Sequence of protein 2:
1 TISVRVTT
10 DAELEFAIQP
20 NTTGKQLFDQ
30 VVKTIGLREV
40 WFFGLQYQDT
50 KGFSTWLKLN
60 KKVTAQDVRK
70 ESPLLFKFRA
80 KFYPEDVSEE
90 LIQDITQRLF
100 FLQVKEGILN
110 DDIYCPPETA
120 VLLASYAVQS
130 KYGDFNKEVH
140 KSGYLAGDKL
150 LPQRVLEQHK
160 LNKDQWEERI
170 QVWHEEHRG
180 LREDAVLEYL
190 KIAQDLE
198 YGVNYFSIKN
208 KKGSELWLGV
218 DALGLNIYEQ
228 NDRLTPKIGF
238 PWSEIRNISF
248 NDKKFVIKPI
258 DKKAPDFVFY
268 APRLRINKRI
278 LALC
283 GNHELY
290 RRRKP

The following describes two proteins that form a bound complex.

Sequence of protein 1:
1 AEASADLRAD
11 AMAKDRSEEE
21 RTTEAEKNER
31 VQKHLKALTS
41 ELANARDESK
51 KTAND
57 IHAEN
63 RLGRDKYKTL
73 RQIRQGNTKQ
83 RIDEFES

Interface contacts:
Residue N207 in protein 2 contacts residue F87 in protein 1 (closest heavy-atom distance 3.2 Å).
Residue K234 in protein 2 is in contact with residue I75 in protein 1 (closest heavy-atom distance 3.2 Å).
Residue A261 in protein 2 is in contact with residue T80 in protein 1 (closest heavy-atom distance 3.5 Å).
Residue D194 in protein 2 contacts residue Y69 in protein 1 (closest heavy-atom distance 2.9 Å).
Residue P238 in protein 2 contacts residue R16 in protein 1 (closest heavy-atom distance 3.5 Å).
Residue I235 in protein 2 is in contact with residue F87 in protein 1 (closest heavy-atom distance 3.4 Å).
Residue N228 in protein 2 contacts residue I57 in protein 1 (closest heavy-atom distance 3.5 Å).
Residue Y198 in protein 2 interacts with residue K68 in protein 1 (closest heavy-atom distance 3.5 Å).
Residue W172 in protein 2 contacts residue L38 in protein 1 (closest heavy-atom distance 3.3 Å).
Residue L220 in protein 2 interacts with residue L72 in protein 1 (closest heavy-atom distance 3.6 Å).
Residue T232 in protein 2 interacts with residue N61 in protein 1 (closest heavy-atom distance 2.8 Å).
Residue Q157 in protein 2 interacts with residue D55 in protein 1 (closest heavy-atom distance 2.5 Å).
Residue R292 in protein 2 contacts residue E18 in protein 1 (closest heavy-atom distance 3.3 Å).
Residue V120 in protein 2 contacts residue L38 in protein 1 (closest heavy-atom distance 3.5 Å).
Residue Y113 in protein 2 is in contact with residue D55 in protein 1 (closest heavy-atom distance 2.9 Å).
Residue K208 in protein 2 contacts residue E88 in protein 1 (closest heavy-atom distance 3.0 Å).
Residue E241 in protein 2 contacts residue R16 in protein 1 (closest heavy-atom distance 3.5 Å).
Residue K209 in protein 2 interacts with residue E88 in protein 1 (closest heavy-atom distance 3.5 Å).
Residue E175 in protein 2 contacts residue H34 in protein 1 (closest heavy-atom distance 3.6 Å).
Residue E241 in protein 2 contacts residue R83 in protein 1 (closest heavy-atom distance 3.1 Å).
Residue R168 in protein 2 interacts with residue E41 in protein 1 (closest heavy-atom distance 3.0 Å).
Residue H158 in protein 2 contacts residue A45 in protein 1 (closest heavy-atom distance 3.3 Å).
Residue G236 in protein 2 interacts with residue R83 in protein 1 (closest heavy-atom distance 3.2 Å).
Residue Q193 in protein 2 contacts residue K68 in protein 1 (closest heavy-atom distance 2.9 Å).
Residue L231 in protein 2 contacts residue N54 in protein 1 (closest heavy-atom distance 3.5 Å).
Residue Q157 in protein 2 is in contact with residue R46 in protein 1 (closest heavy-atom distance 3.0 Å).
Residue Q157 in protein 2 contacts residue K50 in protein 1 (closest heavy-atom distance 3.5 Å).
Residue L195 in protein 2 interacts with residue K68 in protein 1 (closest heavy-atom distance 3.0 Å).
Residue R292 in protein 2 contacts residue S17 in protein 1 (closest heavy-atom distance 3.4 Å).
Residue F264 in protein 2 is in contact with residue I84 in protein 1 (closest heavy-atom distance 3.6 Å).
Residue Q157 in protein 2 contacts residue D47 in protein 1 (closest heavy-atom distance 2.7 Å).
Residue P262 in protein 2 contacts residue I84 in protein 1 (closest heavy-atom distance 3.3 Å).
Residue E187 in protein 2 interacts with residue V31 in protein 1 (closest heavy-atom distance 3.4 Å).
Residue F264 in protein 2 is in contact with residue F87 in protein 1 (closest heavy-atom distance 3.4 Å).
Residue K159 in protein 2 contacts residue A45 in protein 1 (closest heavy-atom distance 2.7 Å).
Residue L220 in protein 2 contacts residue R76 in protein 1 (closest heavy-atom distance 2.9 Å).
Residue Y288 in protein 2 interacts with residue E18 in protein 1 (closest heavy-atom distance 2.9 Å).
Residue F237 in protein 2 contacts residue R83 in protein 1 (closest heavy-atom distance 3.3 Å).
Residue W172 in protein 2 contacts residue E41 in protein 1 (closest heavy-atom distance 3.1 Å).
Residue E117 in protein 2 contacts residue L38 in protein 1 (closest heavy-atom distance 3.3 Å).
Residue D194 in protein 2 is in contact with residue E24 in protein 1 (closest heavy-atom distance 2.7 Å).
Residue K159 in protein 2 contacts residue D47 in protein 1 (closest heavy-atom distance 3.5 Å).
Residue L213 in protein 2 interacts with residue F87 in protein 1 (closest heavy-atom distance 3.5 Å).
Residue P233 in protein 2 is in contact with residue I75 in protein 1 (closest heavy-atom distance 3.2 Å).
Residue D194 in protein 2 contacts residue T23 in protein 1 (closest heavy-atom distance 3.4 Å).
Residue I235 in protein 2 contacts residue R83 in protein 1 (closest heavy-atom distance 3.4 Å).
Residue E84 in protein 2 is in contact with residue R21 in protein 1 (closest heavy-atom distance 2.6 Å).
Residue N207 in protein 2 contacts residue E88 in protein 1 (closest heavy-atom distance 3.3 Å).
Residue S240 in protein 2 contacts residue D15 in protein 1 (closest heavy-atom distance 3.0 Å).
Residue F266 in protein 2 interacts with residue F87 in protein 1 (closest heavy-atom distance 3.6 Å).
Residue Y288 in protein 2 is in contact with residue R16 in protein 1 (closest heavy-atom distance 2.8 Å).
Residue G236 in protein 2 interacts with residue I75 in protein 1 (closest heavy-atom distance 3.2 Å).
Residue D229 in protein 2 contacts residue I57 in protein 1 (closest heavy-atom distance 3.4 Å).
Residue K209 in protein 2 interacts with residue S89 in protein 1 (closest heavy-atom distance 3.5 Å).
Residue R292 in protein 2 contacts residue K14 in protein 1 (closest heavy-atom distance 3.2 Å).
Residue K190 in protein 2 is in contact with residue E24 in protein 1 (closest heavy-atom distance 3.4 Å).
Residue V265 in protein 2 is in contact with residue F87 in protein 1 (closest heavy-atom distance 3.0 Å).
Residue Q193 in protein 2 is in contact with residue Y69 in protein 1 (closest heavy-atom distance 3.6 Å).
Residue Y113 in protein 2 interacts with residue N54 in protein 1 (closest heavy-atom distance 3.5 Å).
Residue P238 in protein 2 interacts with residue R76 in protein 1 (closest heavy-atom distance 3.5 Å).